Sequence of protein 1:
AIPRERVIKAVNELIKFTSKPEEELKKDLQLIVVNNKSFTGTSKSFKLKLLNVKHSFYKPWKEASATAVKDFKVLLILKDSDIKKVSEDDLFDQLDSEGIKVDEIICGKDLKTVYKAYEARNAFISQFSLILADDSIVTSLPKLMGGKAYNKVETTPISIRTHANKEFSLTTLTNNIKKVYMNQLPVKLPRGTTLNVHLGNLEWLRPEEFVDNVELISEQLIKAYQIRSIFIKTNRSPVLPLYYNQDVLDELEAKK

Sequence of protein 2:
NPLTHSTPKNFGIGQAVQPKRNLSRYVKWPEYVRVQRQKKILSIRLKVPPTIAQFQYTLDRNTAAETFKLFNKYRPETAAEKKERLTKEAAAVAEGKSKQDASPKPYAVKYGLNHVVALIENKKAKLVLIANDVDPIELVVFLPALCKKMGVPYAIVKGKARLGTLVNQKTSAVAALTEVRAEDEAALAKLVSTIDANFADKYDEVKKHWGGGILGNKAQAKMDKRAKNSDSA

Contacts between the two chains:
Residue V163 in protein 1 contacts residue E206 in protein 2 (closest heavy-atom distance 3.2 Å).
Residue V163 in protein 1 is in contact with residue A205 in protein 2 (closest heavy-atom distance 3.5 Å).
Residue A166 in protein 1 contacts residue A209 in protein 2 (closest heavy-atom distance 4.1 Å).
Residue T162 in protein 1 interacts with residue E206 in protein 2 (closest heavy-atom distance 3.2 Å).

These two protein chains interact to form a complex.